Sequence of the second protein:
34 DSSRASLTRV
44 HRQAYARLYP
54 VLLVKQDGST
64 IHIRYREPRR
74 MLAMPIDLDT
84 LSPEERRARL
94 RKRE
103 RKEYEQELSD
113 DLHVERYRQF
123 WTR

These two protein chains interact to form a complex.

Sequence of the first protein:
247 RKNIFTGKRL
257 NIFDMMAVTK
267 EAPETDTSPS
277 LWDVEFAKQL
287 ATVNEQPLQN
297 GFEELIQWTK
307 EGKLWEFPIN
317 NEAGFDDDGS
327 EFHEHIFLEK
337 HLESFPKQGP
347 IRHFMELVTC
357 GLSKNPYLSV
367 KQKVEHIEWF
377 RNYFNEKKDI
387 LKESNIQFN

Interface contacts:
Residue F328 in the first protein interacts with residue F122 in the second protein (closest heavy-atom distance 4.5 Å).
Residue Q344 in the first protein contacts residue L110 in the second protein (closest heavy-atom distance 3.7 Å).
Residue E335 in the first protein is in contact with residue D113 in the second protein (closest heavy-atom distance 4.2 Å).
Residue F328 in the first protein interacts with residue W123 in the second protein (closest heavy-atom distance 3.6 Å).
Residue F333 in the first protein interacts with residue W123 in the second protein (closest heavy-atom distance 3.8 Å).
Residue F333 in the first protein is in contact with residue H115 in the second protein (closest heavy-atom distance 3.4 Å).
Residue H329 in the first protein contacts residue W123 in the second protein (closest heavy-atom distance 3.8 Å).